These two protein chains interact to form a complex.

Interface contacts:
Residue Q39 in chain B interacts with residue Q60 in chain A (closest heavy-atom distance 5.0 Å).

Sequence of chain A:
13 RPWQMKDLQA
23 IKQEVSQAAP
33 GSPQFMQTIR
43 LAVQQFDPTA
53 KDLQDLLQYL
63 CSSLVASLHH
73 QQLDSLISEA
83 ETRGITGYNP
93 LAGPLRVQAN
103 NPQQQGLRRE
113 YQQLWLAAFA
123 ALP

Sequence of chain B:
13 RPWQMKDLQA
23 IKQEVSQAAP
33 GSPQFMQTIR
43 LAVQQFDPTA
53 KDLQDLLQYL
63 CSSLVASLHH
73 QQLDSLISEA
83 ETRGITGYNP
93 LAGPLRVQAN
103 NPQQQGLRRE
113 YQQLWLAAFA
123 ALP